The following describes two proteins that form a bound complex.

Sequence of protein 1:
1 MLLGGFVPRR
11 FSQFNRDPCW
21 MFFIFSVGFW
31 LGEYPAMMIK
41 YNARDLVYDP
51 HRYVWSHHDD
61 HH

Sequence of protein 2:
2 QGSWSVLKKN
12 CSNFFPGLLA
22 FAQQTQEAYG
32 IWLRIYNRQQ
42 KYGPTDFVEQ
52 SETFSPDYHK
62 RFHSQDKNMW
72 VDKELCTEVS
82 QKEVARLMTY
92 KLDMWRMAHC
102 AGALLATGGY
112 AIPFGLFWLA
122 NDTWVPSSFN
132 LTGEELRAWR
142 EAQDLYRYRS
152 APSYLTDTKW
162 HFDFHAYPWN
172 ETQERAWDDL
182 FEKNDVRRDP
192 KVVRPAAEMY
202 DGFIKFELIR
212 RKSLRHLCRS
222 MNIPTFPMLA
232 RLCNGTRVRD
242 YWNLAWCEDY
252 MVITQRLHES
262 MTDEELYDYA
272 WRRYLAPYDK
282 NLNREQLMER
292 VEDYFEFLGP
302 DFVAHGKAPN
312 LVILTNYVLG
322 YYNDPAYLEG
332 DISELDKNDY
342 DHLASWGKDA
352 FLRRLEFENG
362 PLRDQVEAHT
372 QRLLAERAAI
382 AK

Residue-level contacts at the interface:
Residue A351 in protein 2 is in contact with residue F6 in protein 1 (closest heavy-atom distance 3.5 Å).
Residue F352 in protein 2 interacts with residue G5 in protein 1 (closest heavy-atom distance 3.7 Å).
Residue A351 in protein 2 is in contact with residue R16 in protein 1 (closest heavy-atom distance 4.5 Å).
Residue F352 in protein 2 contacts residue F6 in protein 1 (closest heavy-atom distance 4.0 Å).
Residue D350 in protein 2 is in contact with residue D17 in protein 1 (closest heavy-atom distance 5.0 Å).
Residue F352 in protein 2 is in contact with residue G4 in protein 1 (closest heavy-atom distance 4.8 Å).